Residue-level contacts at the interface:
Residue Y392 in protein 1 contacts residue P349 in protein 2 (closest heavy-atom distance 3.4 Å).
Residue I251 in protein 1 interacts with residue K290 in protein 2 (closest heavy-atom distance 3.5 Å).
Residue T434 in protein 1 contacts residue I109 in protein 2 (closest heavy-atom distance 3.4 Å).
Residue T344 in protein 1 contacts residue Y369 in protein 2 (closest heavy-atom distance 3.3 Å).
Residue N161 in protein 1 interacts with residue N182 in protein 2 (closest heavy-atom distance 3.6 Å).
Residue D325 in protein 1 contacts residue M334 in protein 2 (closest heavy-atom distance 3.6 Å).
Residue F309 in protein 1 contacts residue H150 in protein 2 (closest heavy-atom distance 3.5 Å).
Residue K346 in protein 1 contacts residue Y369 in protein 2 (closest heavy-atom distance 3.4 Å).
Residue E311 in protein 1 contacts residue S151 in protein 2 (closest heavy-atom distance 3.5 Å).
Residue Y403 in protein 1 interacts with residue P398 in protein 2 (closest heavy-atom distance 3.5 Å).
Residue K83 in protein 1 is in contact with residue T100 in protein 2 (closest heavy-atom distance 3.4 Å).
Residue P345 in protein 1 interacts with residue Y369 in protein 2 (closest heavy-atom distance 3.6 Å).
Residue S160 in protein 1 contacts residue S180 in protein 2 (closest heavy-atom distance 3.5 Å).
Residue N161 in protein 1 contacts residue S180 in protein 2 (closest heavy-atom distance 2.6 Å).
Residue E396 in protein 1 is in contact with residue P395 in protein 2 (closest heavy-atom distance 3.6 Å).
Residue Q429 in protein 1 is in contact with residue R72 in protein 2 (closest heavy-atom distance 3.2 Å).
Residue E311 in protein 1 is in contact with residue H155 in protein 2 (closest heavy-atom distance 3.4 Å).
Residue Q429 in protein 1 contacts residue S69 in protein 2 (closest heavy-atom distance 3.2 Å).
Residue A442 in protein 1 is in contact with residue H104 in protein 2 (closest heavy-atom distance 3.4 Å).
Residue K324 in protein 1 contacts residue Q56 in protein 2 (closest heavy-atom distance 3.2 Å).
Residue K248 in protein 1 is in contact with residue E189 in protein 2 (closest heavy-atom distance 2.7 Å).
Residue M579 in protein 1 interacts with residue D570 in protein 2 (closest heavy-atom distance 3.1 Å).
Residue F309 in protein 1 contacts residue S151 in protein 2 (closest heavy-atom distance 3.0 Å).
Residue Q355 in protein 1 interacts with residue P370 in protein 2 (closest heavy-atom distance 3.4 Å).
Residue L329 in protein 1 contacts residue N337 in protein 2 (closest heavy-atom distance 3.5 Å).
Residue V315 in protein 1 interacts with residue W41 in protein 2 (closest heavy-atom distance 3.3 Å).
Residue M332 in protein 1 contacts residue V341 in protein 2 (closest heavy-atom distance 3.6 Å).
Residue V430 in protein 1 interacts with residue S69 in protein 2 (closest heavy-atom distance 3.4 Å).
Residue P345 in protein 1 interacts with residue Y371 in protein 2 (closest heavy-atom distance 3.1 Å).
Residue Q578 in protein 1 is in contact with residue K574 in protein 2 (closest heavy-atom distance 3.4 Å).
Residue P584 in protein 1 is in contact with residue E566 in protein 2 (closest heavy-atom distance 3.4 Å).
Residue K313 in protein 1 contacts residue W41 in protein 2 (closest heavy-atom distance 3.3 Å).
Residue L438 in protein 1 contacts residue I109 in protein 2 (closest heavy-atom distance 3.6 Å).
Residue D166 in protein 1 interacts with residue T106 in protein 2 (closest heavy-atom distance 2.6 Å).
Residue Y403 in protein 1 contacts residue N401 in protein 2 (closest heavy-atom distance 2.5 Å).
Residue K583 in protein 1 interacts with residue E566 in protein 2 (closest heavy-atom distance 3.1 Å).
Residue T417 in protein 1 contacts residue K66 in protein 2 (closest heavy-atom distance 2.5 Å).
Residue R249 in protein 1 is in contact with residue K190 in protein 2 (closest heavy-atom distance 3.5 Å).
Residue R511 in protein 1 interacts with residue P137 in protein 2 (closest heavy-atom distance 3.5 Å).
Residue V310 in protein 1 contacts residue S151 in protein 2 (closest heavy-atom distance 2.3 Å).
Residue D509 in protein 1 is in contact with residue S136 in protein 2 (closest heavy-atom distance 3.4 Å).
Residue E414 in protein 1 contacts residue R65 in protein 2 (closest heavy-atom distance 2.9 Å).
Residue R321 in protein 1 contacts residue R61 in protein 2 (closest heavy-atom distance 3.2 Å).
Residue L418 in protein 1 interacts with residue K66 in protein 2 (closest heavy-atom distance 3.2 Å).
Residue F351 in protein 1 contacts residue W352 in protein 2 (closest heavy-atom distance 3.2 Å).
Residue D312 in protein 1 is in contact with residue T213 in protein 2 (closest heavy-atom distance 2.6 Å).
Residue K163 in protein 1 is in contact with residue P148 in protein 2 (closest heavy-atom distance 3.4 Å).
Residue D509 in protein 1 contacts residue P137 in protein 2 (closest heavy-atom distance 3.4 Å).
Residue T518 in protein 1 contacts residue H104 in protein 2 (closest heavy-atom distance 3.2 Å).
Residue L576 in protein 1 contacts residue M567 in protein 2 (closest heavy-atom distance 3.5 Å).
Residue R441 in protein 1 is in contact with residue H104 in protein 2 (closest heavy-atom distance 2.6 Å).
Residue I356 in protein 1 interacts with residue Y371 in protein 2 (closest heavy-atom distance 3.1 Å).
Residue R27 in protein 1 contacts residue W211 in protein 2 (closest heavy-atom distance 3.3 Å).
Residue R249 in protein 1 is in contact with residue D131 in protein 2 (closest heavy-atom distance 2.4 Å).
Residue R321 in protein 1 contacts residue D58 in protein 2 (closest heavy-atom distance 3.4 Å).
Residue S46 in protein 1 contacts residue Y53 in protein 2 (closest heavy-atom distance 3.6 Å).
Residue A400 in protein 1 is in contact with residue P398 in protein 2 (closest heavy-atom distance 3.6 Å).
Residue Y391 in protein 1 is in contact with residue F351 in protein 2 (closest heavy-atom distance 3.3 Å).
Residue M579 in protein 1 interacts with residue K574 in protein 2 (closest heavy-atom distance 2.6 Å).
Residue L438 in protein 1 is in contact with residue T106 in protein 2 (closest heavy-atom distance 3.5 Å).

Sequence of protein 1:
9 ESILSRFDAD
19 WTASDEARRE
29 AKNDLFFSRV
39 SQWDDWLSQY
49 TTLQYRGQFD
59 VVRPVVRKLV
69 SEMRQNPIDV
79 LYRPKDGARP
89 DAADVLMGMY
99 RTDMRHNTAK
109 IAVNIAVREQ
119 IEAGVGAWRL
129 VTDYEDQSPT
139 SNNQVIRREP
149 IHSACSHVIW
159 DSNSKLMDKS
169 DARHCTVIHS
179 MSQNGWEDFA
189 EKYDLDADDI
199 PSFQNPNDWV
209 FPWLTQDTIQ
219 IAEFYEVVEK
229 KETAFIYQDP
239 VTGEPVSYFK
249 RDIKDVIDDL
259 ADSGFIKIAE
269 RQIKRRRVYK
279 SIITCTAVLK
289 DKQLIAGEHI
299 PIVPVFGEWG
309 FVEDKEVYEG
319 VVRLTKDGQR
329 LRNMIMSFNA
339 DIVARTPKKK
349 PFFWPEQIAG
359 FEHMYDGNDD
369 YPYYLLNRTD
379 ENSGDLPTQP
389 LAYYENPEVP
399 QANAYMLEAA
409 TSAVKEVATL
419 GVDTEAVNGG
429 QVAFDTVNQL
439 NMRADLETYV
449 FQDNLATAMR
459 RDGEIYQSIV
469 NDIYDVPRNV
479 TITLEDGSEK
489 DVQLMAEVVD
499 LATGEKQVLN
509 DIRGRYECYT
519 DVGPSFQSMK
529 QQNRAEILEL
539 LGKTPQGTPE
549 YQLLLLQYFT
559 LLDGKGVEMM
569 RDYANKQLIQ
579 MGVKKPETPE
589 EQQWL

These two protein chains interact to form a complex.

Sequence of protein 2:
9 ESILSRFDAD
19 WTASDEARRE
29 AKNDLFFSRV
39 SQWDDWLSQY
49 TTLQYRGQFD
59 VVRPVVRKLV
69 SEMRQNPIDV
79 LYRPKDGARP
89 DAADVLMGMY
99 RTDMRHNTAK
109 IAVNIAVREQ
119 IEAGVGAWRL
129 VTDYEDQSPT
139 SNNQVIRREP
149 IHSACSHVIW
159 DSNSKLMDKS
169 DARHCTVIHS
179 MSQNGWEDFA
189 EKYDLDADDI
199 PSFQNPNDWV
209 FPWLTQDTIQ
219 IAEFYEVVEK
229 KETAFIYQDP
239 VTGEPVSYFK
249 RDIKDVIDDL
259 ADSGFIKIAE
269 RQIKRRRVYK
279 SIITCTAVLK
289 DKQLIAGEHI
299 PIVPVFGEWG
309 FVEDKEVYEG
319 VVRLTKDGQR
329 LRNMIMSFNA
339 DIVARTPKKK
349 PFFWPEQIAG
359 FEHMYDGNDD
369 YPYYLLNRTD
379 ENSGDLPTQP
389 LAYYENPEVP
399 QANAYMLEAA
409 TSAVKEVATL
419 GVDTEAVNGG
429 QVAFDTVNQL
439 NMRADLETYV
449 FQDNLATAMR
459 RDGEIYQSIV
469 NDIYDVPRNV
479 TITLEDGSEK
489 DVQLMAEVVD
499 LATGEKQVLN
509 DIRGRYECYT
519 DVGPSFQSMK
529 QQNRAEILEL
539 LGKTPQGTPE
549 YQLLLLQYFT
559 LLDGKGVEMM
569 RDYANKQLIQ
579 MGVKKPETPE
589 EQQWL